Interface contacts:
Residue F18 in chain B interacts with residue I22 in chain A (closest heavy-atom distance 3.9 Å).
Residue Y36 in chain B interacts with residue L7 in chain A (closest heavy-atom distance 4.5 Å).
Residue L7 in chain B is in contact with residue H33 in chain A (closest heavy-atom distance 4.3 Å).
Residue F14 in chain B is in contact with residue F28 in chain A (closest heavy-atom distance 4.1 Å).
Residue F18 in chain B is in contact with residue L32 in chain A (closest heavy-atom distance 3.8 Å).
Residue L21 in chain B interacts with residue A35 in chain A (closest heavy-atom distance 3.7 Å).
Residue F28 in chain B is in contact with residue D25 in chain A (closest heavy-atom distance 3.8 Å).
Residue Y36 in chain B contacts residue L9 in chain A (closest heavy-atom distance 4.2 Å).
Residue L43 in chain B interacts with residue P2 in chain A (closest heavy-atom distance 3.5 Å).
Residue G39 in chain B contacts residue Q13 in chain A (closest heavy-atom distance 3.3 Å).
Residue Y36 in chain B interacts with residue F14 in chain A (closest heavy-atom distance 3.4 Å).
Residue L8 in chain B contacts residue H33 in chain A (closest heavy-atom distance 4.0 Å).
Residue F28 in chain B is in contact with residue I22 in chain A (closest heavy-atom distance 4.7 Å).
Residue Y36 in chain B contacts residue F18 in chain A (closest heavy-atom distance 4.2 Å).
Residue L43 in chain B interacts with residue F14 in chain A (closest heavy-atom distance 4.2 Å).
Residue G39 in chain B is in contact with residue F14 in chain A (closest heavy-atom distance 3.9 Å).
Residue L7 in chain B is in contact with residue L37 in chain A (closest heavy-atom distance 4.9 Å).
Residue L9 in chain B is in contact with residue L32 in chain A (closest heavy-atom distance 4.4 Å).
Residue A35 in chain B contacts residue A17 in chain A (closest heavy-atom distance 4.5 Å).
Residue F18 in chain B contacts residue F28 in chain A (closest heavy-atom distance 3.4 Å).
Residue L21 in chain B is in contact with residue F28 in chain A (closest heavy-atom distance 4.4 Å).
Residue Q13 in chain B interacts with residue Y36 in chain A (closest heavy-atom distance 3.5 Å).
Residue F28 in chain B interacts with residue F28 in chain A (closest heavy-atom distance 3.3 Å).
Residue F28 in chain B is in contact with residue K31 in chain A (closest heavy-atom distance 4.7 Å).
Residue L21 in chain B contacts residue K31 in chain A (closest heavy-atom distance 3.1 Å).
Residue D25 in chain B is in contact with residue K31 in chain A (closest heavy-atom distance 3.2 Å).
Residue Y20 in chain B contacts residue A35 in chain A (closest heavy-atom distance 3.6 Å).
Residue C40 in chain B is in contact with residue L7 in chain A (closest heavy-atom distance 3.8 Å).
Residue K31 in chain B contacts residue L21 in chain A (closest heavy-atom distance 3.8 Å).
Residue K31 in chain B contacts residue D25 in chain A (closest heavy-atom distance 4.2 Å).
Residue A17 in chain B is in contact with residue Y36 in chain A (closest heavy-atom distance 4.3 Å).
Residue A17 in chain B is in contact with residue A35 in chain A (closest heavy-atom distance 4.2 Å).
Residue E27 in chain B interacts with residue K31 in chain A (closest heavy-atom distance 4.0 Å).
Residue C40 in chain B is in contact with residue F14 in chain A (closest heavy-atom distance 3.6 Å).
Residue L43 in chain B is in contact with residue D6 in chain A (closest heavy-atom distance 3.7 Å).
Residue A35 in chain B is in contact with residue F18 in chain A (closest heavy-atom distance 4.4 Å).
Residue L43 in chain B is in contact with residue Q13 in chain A (closest heavy-atom distance 3.1 Å).
Residue Q16 in chain B interacts with residue Y36 in chain A (closest heavy-atom distance 3.5 Å).
Residue L9 in chain B is in contact with residue Y36 in chain A (closest heavy-atom distance 4.4 Å).
Residue N42 in chain B interacts with residue Q13 in chain A (closest heavy-atom distance 3.5 Å).
Residue Y20 in chain B is in contact with residue N38 in chain A (closest heavy-atom distance 3.9 Å).
Residue F14 in chain B is in contact with residue L32 in chain A (closest heavy-atom distance 3.6 Å).
Residue N38 in chain B contacts residue Q13 in chain A (closest heavy-atom distance 5.0 Å).
Residue D46 in chain B is in contact with residue P2 in chain A (closest heavy-atom distance 4.5 Å).
Residue L21 in chain B interacts with residue L32 in chain A (closest heavy-atom distance 4.3 Å).
Residue A17 in chain B is in contact with residue L32 in chain A (closest heavy-atom distance 3.6 Å).
Residue L9 in chain B contacts residue H33 in chain A (closest heavy-atom distance 4.0 Å).
Residue L32 in chain B interacts with residue F18 in chain A (closest heavy-atom distance 3.5 Å).
Residue L32 in chain B interacts with residue L21 in chain A (closest heavy-atom distance 3.9 Å).
Residue L44 in chain B interacts with residue L7 in chain A (closest heavy-atom distance 4.1 Å).
Residue L43 in chain B is in contact with residue L7 in chain A (closest heavy-atom distance 4.7 Å).
Residue A35 in chain B contacts residue L21 in chain A (closest heavy-atom distance 3.7 Å).

Sequence of chain A:
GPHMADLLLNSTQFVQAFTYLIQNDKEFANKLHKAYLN

The following describes two proteins that form a bound complex.

Sequence of chain B:
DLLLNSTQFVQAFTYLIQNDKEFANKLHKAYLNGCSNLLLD